Sequence of the second protein:
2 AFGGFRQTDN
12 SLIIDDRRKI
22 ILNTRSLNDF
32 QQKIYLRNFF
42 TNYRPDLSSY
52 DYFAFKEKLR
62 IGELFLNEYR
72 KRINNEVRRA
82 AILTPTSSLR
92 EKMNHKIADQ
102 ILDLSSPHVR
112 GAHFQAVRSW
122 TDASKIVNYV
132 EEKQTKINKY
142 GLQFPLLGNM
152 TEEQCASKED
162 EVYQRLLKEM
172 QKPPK

This data describes a binding interaction between two proteins.

Interface contacts:
Residue S96 in the first protein is in contact with residue R7 in the second protein (closest heavy-atom distance 4.5 Å).
Residue S2 in the first protein interacts with residue N29 in the second protein (closest heavy-atom distance 4.7 Å).

Sequence of the first protein:
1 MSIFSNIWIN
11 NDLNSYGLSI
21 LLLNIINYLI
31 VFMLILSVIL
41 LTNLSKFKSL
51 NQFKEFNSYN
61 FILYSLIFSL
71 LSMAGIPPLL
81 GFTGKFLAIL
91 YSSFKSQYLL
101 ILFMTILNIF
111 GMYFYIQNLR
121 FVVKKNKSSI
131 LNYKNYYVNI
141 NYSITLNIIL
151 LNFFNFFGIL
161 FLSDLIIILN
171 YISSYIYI